These two protein chains interact to form a complex.

Residue-level contacts at the interface:
Residue S39 in protein 2 contacts residue L10 in protein 1 (closest heavy-atom distance 2.8 Å).
Residue V86 in protein 2 contacts residue L10 in protein 1 (closest heavy-atom distance 4.8 Å).
Residue F38 in protein 2 contacts residue P8 in protein 1 (closest heavy-atom distance 3.4 Å).
Residue T15 in protein 2 interacts with residue P11 in protein 1 (closest heavy-atom distance 4.7 Å).
Residue I13 in protein 2 interacts with residue L10 in protein 1 (closest heavy-atom distance 3.5 Å).
Residue V37 in protein 2 interacts with residue R7 in protein 1 (closest heavy-atom distance 3.0 Å).
Residue A47 in protein 2 is in contact with residue R12 in protein 1 (closest heavy-atom distance 3.6 Å).
Residue V48 in protein 2 is in contact with residue L10 in protein 1 (closest heavy-atom distance 3.7 Å).
Residue A47 in protein 2 contacts residue P11 in protein 1 (closest heavy-atom distance 4.1 Å).
Residue S39 in protein 2 interacts with residue P8 in protein 1 (closest heavy-atom distance 3.0 Å).
Residue T49 in protein 2 is in contact with residue P13 in protein 1 (closest heavy-atom distance 3.1 Å).
Residue P82 in protein 2 interacts with residue R7 in protein 1 (closest heavy-atom distance 2.9 Å).
Residue M16 in protein 2 is in contact with residue Y9 in protein 1 (closest heavy-atom distance 2.8 Å).
Residue M81 in protein 2 is in contact with residue R7 in protein 1 (closest heavy-atom distance 2.8 Å).
Residue S39 in protein 2 contacts residue R7 in protein 1 (closest heavy-atom distance 4.1 Å).
Residue F38 in protein 2 is in contact with residue Y9 in protein 1 (closest heavy-atom distance 4.8 Å).
Residue F38 in protein 2 contacts residue L10 in protein 1 (closest heavy-atom distance 3.7 Å).
Residue E14 in protein 2 interacts with residue L10 in protein 1 (closest heavy-atom distance 3.7 Å).
Residue R79 in protein 2 is in contact with residue Y9 in protein 1 (closest heavy-atom distance 4.1 Å).
Residue G80 in protein 2 interacts with residue Y9 in protein 1 (closest heavy-atom distance 3.8 Å).
Residue T40 in protein 2 interacts with residue L10 in protein 1 (closest heavy-atom distance 4.3 Å).
Residue T49 in protein 2 contacts residue R12 in protein 1 (closest heavy-atom distance 3.7 Å).
Residue G80 in protein 2 is in contact with residue R7 in protein 1 (closest heavy-atom distance 3.1 Å).
Residue T15 in protein 2 contacts residue P8 in protein 1 (closest heavy-atom distance 3.9 Å).
Residue S39 in protein 2 is in contact with residue Y9 in protein 1 (closest heavy-atom distance 3.3 Å).
Residue A41 in protein 2 contacts residue Y9 in protein 1 (closest heavy-atom distance 3.6 Å).
Residue E14 in protein 2 contacts residue P11 in protein 1 (closest heavy-atom distance 3.9 Å).
Residue A41 in protein 2 interacts with residue P11 in protein 1 (closest heavy-atom distance 4.7 Å).
Residue T40 in protein 2 contacts residue Y9 in protein 1 (closest heavy-atom distance 3.4 Å).
Residue H153 in protein 2 interacts with residue Y9 in protein 1 (closest heavy-atom distance 4.1 Å).
Residue M16 in protein 2 is in contact with residue L10 in protein 1 (closest heavy-atom distance 4.8 Å).
Residue T15 in protein 2 contacts residue L10 in protein 1 (closest heavy-atom distance 4.3 Å).
Residue I84 in protein 2 is in contact with residue L10 in protein 1 (closest heavy-atom distance 4.2 Å).
Residue T49 in protein 2 contacts residue P11 in protein 1 (closest heavy-atom distance 3.0 Å).
Residue Q45 in protein 2 interacts with residue R12 in protein 1 (closest heavy-atom distance 3.5 Å).
Residue V48 in protein 2 contacts residue R12 in protein 1 (closest heavy-atom distance 4.4 Å).
Residue A41 in protein 2 contacts residue L10 in protein 1 (closest heavy-atom distance 3.4 Å).
Residue V48 in protein 2 contacts residue P13 in protein 1 (closest heavy-atom distance 3.9 Å).
Residue T21 in protein 2 is in contact with residue P8 in protein 1 (closest heavy-atom distance 4.3 Å).
Residue Q36 in protein 2 interacts with residue P8 in protein 1 (closest heavy-atom distance 3.6 Å).
Residue Q45 in protein 2 contacts residue L10 in protein 1 (closest heavy-atom distance 3.0 Å).
Residue V37 in protein 2 contacts residue P8 in protein 1 (closest heavy-atom distance 3.8 Å).
Residue T15 in protein 2 contacts residue Y9 in protein 1 (closest heavy-atom distance 3.2 Å).
Residue I50 in protein 2 is in contact with residue L10 in protein 1 (closest heavy-atom distance 3.6 Å).
Residue N70 in protein 2 contacts residue P13 in protein 1 (closest heavy-atom distance 3.7 Å).
Residue A47 in protein 2 contacts residue P13 in protein 1 (closest heavy-atom distance 3.6 Å).
Residue T49 in protein 2 interacts with residue L10 in protein 1 (closest heavy-atom distance 4.3 Å).
Residue T49 in protein 2 is in contact with residue R14 in protein 1 (closest heavy-atom distance 4.7 Å).
Residue F38 in protein 2 is in contact with residue R7 in protein 1 (closest heavy-atom distance 4.1 Å).
Residue V48 in protein 2 is in contact with residue P11 in protein 1 (closest heavy-atom distance 3.3 Å).
Residue Q83 in protein 2 interacts with residue R7 in protein 1 (closest heavy-atom distance 3.2 Å).
Residue E14 in protein 2 interacts with residue Y9 in protein 1 (closest heavy-atom distance 4.8 Å).
Residue M16 in protein 2 interacts with residue P11 in protein 1 (closest heavy-atom distance 4.7 Å).
Residue Q45 in protein 2 contacts residue P11 in protein 1 (closest heavy-atom distance 3.4 Å).

Sequence of protein 1:
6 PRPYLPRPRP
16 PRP

Sequence of protein 2:
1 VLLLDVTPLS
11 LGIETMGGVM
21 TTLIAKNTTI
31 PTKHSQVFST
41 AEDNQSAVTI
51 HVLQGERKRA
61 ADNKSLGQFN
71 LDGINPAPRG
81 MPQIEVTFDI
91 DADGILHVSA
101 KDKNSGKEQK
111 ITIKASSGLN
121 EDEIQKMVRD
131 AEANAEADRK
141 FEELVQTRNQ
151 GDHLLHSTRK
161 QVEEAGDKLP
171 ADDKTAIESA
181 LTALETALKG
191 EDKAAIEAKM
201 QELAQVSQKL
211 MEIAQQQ